The following describes two proteins that form a bound complex.

Residue-level contacts at the interface:
Residue L119 in the second protein interacts with residue V20 in the first protein (closest heavy-atom distance 3.8 Å).
Residue L25 in the second protein contacts residue Q8 in the first protein (closest heavy-atom distance 3.8 Å).
Residue L119 in the second protein is in contact with residue K19 in the first protein (closest heavy-atom distance 3.7 Å).
Residue A24 in the second protein is in contact with residue Q8 in the first protein (closest heavy-atom distance 3.6 Å).
Residue P22 in the second protein contacts residue K11 in the first protein (closest heavy-atom distance 2.9 Å).
Residue R28 in the second protein contacts residue E4 in the first protein (closest heavy-atom distance 4.6 Å).
Residue F122 in the second protein interacts with residue V7 in the first protein (closest heavy-atom distance 3.7 Å).
Residue D23 in the second protein interacts with residue F9 in the first protein (closest heavy-atom distance 3.2 Å).
Residue A24 in the second protein interacts with residue V7 in the first protein (closest heavy-atom distance 4.3 Å).
Residue M92 in the second protein is in contact with residue L22 in the first protein (closest heavy-atom distance 3.6 Å).
Residue E27 in the second protein contacts residue T6 in the first protein (closest heavy-atom distance 3.0 Å).
Residue E115 in the second protein interacts with residue L22 in the first protein (closest heavy-atom distance 4.7 Å).
Residue L119 in the second protein interacts with residue F9 in the first protein (closest heavy-atom distance 3.7 Å).
Residue S26 in the second protein is in contact with residue P5 in the first protein (closest heavy-atom distance 4.6 Å).
Residue S26 in the second protein contacts residue Q8 in the first protein (closest heavy-atom distance 5.0 Å).
Residue L25 in the second protein is in contact with residue V7 in the first protein (closest heavy-atom distance 3.5 Å).
Residue L25 in the second protein contacts residue F9 in the first protein (closest heavy-atom distance 4.6 Å).
Residue S26 in the second protein contacts residue V7 in the first protein (closest heavy-atom distance 2.7 Å).
Residue I21 in the second protein interacts with residue K11 in the first protein (closest heavy-atom distance 3.8 Å).
Residue F122 in the second protein is in contact with residue F9 in the first protein (closest heavy-atom distance 3.5 Å).
Residue E27 in the second protein interacts with residue P5 in the first protein (closest heavy-atom distance 4.9 Å).
Residue Q93 in the second protein is in contact with residue P5 in the first protein (closest heavy-atom distance 3.1 Å).
Residue L119 in the second protein interacts with residue D18 in the first protein (closest heavy-atom distance 3.5 Å).
Residue Q93 in the second protein contacts residue E4 in the first protein (closest heavy-atom distance 2.9 Å).
Residue A24 in the second protein contacts residue F10 in the first protein (closest heavy-atom distance 5.0 Å).
Residue D23 in the second protein is in contact with residue F10 in the first protein (closest heavy-atom distance 4.3 Å).
Residue P22 in the second protein is in contact with residue F10 in the first protein (closest heavy-atom distance 3.9 Å).
Residue K123 in the second protein contacts residue K11 in the first protein (closest heavy-atom distance 3.5 Å).
Residue L25 in the second protein contacts residue V23 in the first protein (closest heavy-atom distance 4.9 Å).
Residue E115 in the second protein interacts with residue V20 in the first protein (closest heavy-atom distance 3.3 Å).
Residue Y118 in the second protein contacts residue V7 in the first protein (closest heavy-atom distance 3.5 Å).
Residue K123 in the second protein is in contact with residue F9 in the first protein (closest heavy-atom distance 4.2 Å).
Residue M92 in the second protein is in contact with residue V7 in the first protein (closest heavy-atom distance 3.9 Å).
Residue R28 in the second protein interacts with residue P5 in the first protein (closest heavy-atom distance 4.5 Å).
Residue K111 in the second protein contacts residue L22 in the first protein (closest heavy-atom distance 3.7 Å).
Residue L25 in the second protein is in contact with residue T6 in the first protein (closest heavy-atom distance 3.8 Å).
Residue L114 in the second protein is in contact with residue L22 in the first protein (closest heavy-atom distance 4.9 Å).
Residue V126 in the second protein contacts residue K11 in the first protein (closest heavy-atom distance 4.5 Å).
Residue V126 in the second protein contacts residue F9 in the first protein (closest heavy-atom distance 3.8 Å).
Residue S26 in the second protein is in contact with residue T6 in the first protein (closest heavy-atom distance 3.3 Å).
Residue F122 in the second protein interacts with residue Q8 in the first protein (closest heavy-atom distance 4.8 Å).
Residue K123 in the second protein is in contact with residue D18 in the first protein (closest heavy-atom distance 2.9 Å).
Residue A24 in the second protein interacts with residue F9 in the first protein (closest heavy-atom distance 2.6 Å).
Residue Y118 in the second protein interacts with residue V20 in the first protein (closest heavy-atom distance 4.2 Å).
Residue F122 in the second protein interacts with residue V20 in the first protein (closest heavy-atom distance 3.7 Å).
Residue M92 in the second protein interacts with residue P5 in the first protein (closest heavy-atom distance 4.2 Å).
Residue P22 in the second protein is in contact with residue F9 in the first protein (closest heavy-atom distance 4.7 Å).
Residue D23 in the second protein interacts with residue K11 in the first protein (closest heavy-atom distance 4.6 Å).

Sequence of the second protein:
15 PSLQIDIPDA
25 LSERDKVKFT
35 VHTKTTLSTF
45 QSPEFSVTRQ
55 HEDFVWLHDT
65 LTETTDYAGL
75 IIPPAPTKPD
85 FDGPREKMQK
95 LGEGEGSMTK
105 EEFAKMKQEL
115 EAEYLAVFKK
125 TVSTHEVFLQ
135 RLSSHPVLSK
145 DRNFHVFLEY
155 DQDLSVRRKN

Sequence of the first protein:
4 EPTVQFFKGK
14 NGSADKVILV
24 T